These two protein chains interact to form a complex.

Sequence of chain A:
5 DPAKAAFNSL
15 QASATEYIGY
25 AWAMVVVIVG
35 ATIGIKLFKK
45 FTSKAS

Residue-level contacts at the interface:
Residue A10 in chain A contacts residue F42 in chain B (closest heavy-atom distance 3.8 Å).
Residue F11 in chain A is in contact with residue T46 in chain B (closest heavy-atom distance 4.8 Å).
Residue F11 in chain A interacts with residue F45 in chain B (closest heavy-atom distance 4.3 Å).
Residue L14 in chain A is in contact with residue T46 in chain B (closest heavy-atom distance 3.3 Å).
Residue F11 in chain A is in contact with residue F42 in chain B (closest heavy-atom distance 3.7 Å).
Residue L14 in chain A contacts residue F42 in chain B (closest heavy-atom distance 4.1 Å).
Residue A7 in chain A is in contact with residue F42 in chain B (closest heavy-atom distance 4.6 Å).

Sequence of chain B:
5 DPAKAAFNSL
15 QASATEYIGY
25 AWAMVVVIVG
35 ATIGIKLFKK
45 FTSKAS